Sequence of the first protein:
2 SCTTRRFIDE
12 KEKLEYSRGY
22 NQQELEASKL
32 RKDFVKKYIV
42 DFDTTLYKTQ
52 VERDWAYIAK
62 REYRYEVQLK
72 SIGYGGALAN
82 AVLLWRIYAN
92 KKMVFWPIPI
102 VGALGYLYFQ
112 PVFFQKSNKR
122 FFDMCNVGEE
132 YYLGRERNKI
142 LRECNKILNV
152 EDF

These two protein chains interact to form a complex.

Residue-level contacts at the interface:
Residue T41 in the second protein interacts with residue D153 in the first protein (closest heavy-atom distance 4.2 Å).
Residue T41 in the second protein interacts with residue F154 in the first protein (closest heavy-atom distance 3.5 Å).
Residue D42 in the second protein interacts with residue F154 in the first protein (closest heavy-atom distance 3.7 Å).

Sequence of the second protein:
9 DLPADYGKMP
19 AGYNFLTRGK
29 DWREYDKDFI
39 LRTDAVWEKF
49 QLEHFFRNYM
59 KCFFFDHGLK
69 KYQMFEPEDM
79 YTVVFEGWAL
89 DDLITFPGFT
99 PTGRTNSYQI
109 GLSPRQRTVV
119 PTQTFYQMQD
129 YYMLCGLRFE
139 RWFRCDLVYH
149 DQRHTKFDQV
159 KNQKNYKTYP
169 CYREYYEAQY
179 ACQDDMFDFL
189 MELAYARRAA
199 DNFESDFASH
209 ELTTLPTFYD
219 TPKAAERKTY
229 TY